Sequence of the second protein:
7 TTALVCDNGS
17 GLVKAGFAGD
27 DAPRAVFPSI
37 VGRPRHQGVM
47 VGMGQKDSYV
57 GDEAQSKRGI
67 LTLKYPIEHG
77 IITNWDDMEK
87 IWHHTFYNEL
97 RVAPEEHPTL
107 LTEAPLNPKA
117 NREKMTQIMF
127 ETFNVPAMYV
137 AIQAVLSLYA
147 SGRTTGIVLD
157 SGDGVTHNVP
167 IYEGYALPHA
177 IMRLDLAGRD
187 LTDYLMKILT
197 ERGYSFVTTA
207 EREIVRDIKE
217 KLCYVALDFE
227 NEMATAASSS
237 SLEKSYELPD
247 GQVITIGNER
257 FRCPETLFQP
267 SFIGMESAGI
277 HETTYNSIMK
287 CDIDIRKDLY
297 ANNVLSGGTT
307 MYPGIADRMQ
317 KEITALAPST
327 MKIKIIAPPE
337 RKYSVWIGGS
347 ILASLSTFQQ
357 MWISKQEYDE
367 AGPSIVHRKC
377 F

These two protein chains interact to form a complex.

Residue-level contacts at the interface:
Residue K240 in the second protein interacts with residue T79 in the first protein (closest heavy-atom distance 3.5 Å).
Residue L223 in the second protein interacts with residue R90 in the first protein (closest heavy-atom distance 3.6 Å).
Residue D313 in the second protein contacts residue S87 in the first protein (closest heavy-atom distance 4.3 Å).

Sequence of the first protein:
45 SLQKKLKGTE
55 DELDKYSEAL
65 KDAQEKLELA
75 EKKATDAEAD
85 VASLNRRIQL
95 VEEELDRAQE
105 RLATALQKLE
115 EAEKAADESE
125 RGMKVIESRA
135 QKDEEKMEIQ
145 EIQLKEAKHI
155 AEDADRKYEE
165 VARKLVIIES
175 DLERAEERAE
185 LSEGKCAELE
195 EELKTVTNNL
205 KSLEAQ